This data describes a binding interaction between two proteins.

Sequence of chain B:
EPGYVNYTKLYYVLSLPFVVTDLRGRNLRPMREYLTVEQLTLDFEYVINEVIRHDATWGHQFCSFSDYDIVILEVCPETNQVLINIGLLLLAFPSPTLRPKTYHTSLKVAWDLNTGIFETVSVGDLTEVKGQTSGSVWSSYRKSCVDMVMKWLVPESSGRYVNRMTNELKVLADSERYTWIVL

Interface contacts:
Residue V77 in chain A contacts residue T259 in chain B (closest heavy-atom distance 3.3 Å).
Residue Y265 in chain A interacts with residue F113 in chain B (closest heavy-atom distance 3.3 Å).
Residue F96 in chain A interacts with residue N240 in chain B (closest heavy-atom distance 2.9 Å).
Residue L97 in chain A interacts with residue M238 in chain B (closest heavy-atom distance 3.4 Å).
Residue L81 in chain A contacts residue V262 in chain B (closest heavy-atom distance 2.9 Å).
Residue L267 in chain A contacts residue L111 in chain B (closest heavy-atom distance 3.0 Å).
Residue H275 in chain A is in contact with residue Y103 in chain B (closest heavy-atom distance 2.8 Å).
Residue V79 in chain A is in contact with residue W260 in chain B (closest heavy-atom distance 3.1 Å).
Residue F251 in chain A interacts with residue V144 in chain B (closest heavy-atom distance 3.2 Å).
Residue H235 in chain A interacts with residue F80 in chain B (closest heavy-atom distance 3.4 Å).
Residue G103 in chain A contacts residue R257 in chain B (closest heavy-atom distance 3.2 Å).
Residue A269 in chain A contacts residue L109 in chain B (closest heavy-atom distance 2.7 Å).
Residue S266 in chain A contacts residue L111 in chain B (closest heavy-atom distance 3.2 Å).
Residue H275 in chain A is in contact with residue T105 in chain B (closest heavy-atom distance 3.2 Å).
Residue V77 in chain A interacts with residue Y258 in chain B (closest heavy-atom distance 3.3 Å).
Residue Q146 in chain A interacts with residue G87 in chain B (closest heavy-atom distance 3.3 Å).
Residue F99 in chain A contacts residue L252 in chain B (closest heavy-atom distance 3.2 Å).
Residue V79 in chain A interacts with residue V262 in chain B (closest heavy-atom distance 3.0 Å).
Residue L267 in chain A contacts residue F113 in chain B (closest heavy-atom distance 3.3 Å).
Residue A271 in chain A interacts with residue T105 in chain B (closest heavy-atom distance 3.3 Å).
Residue G103 in chain A interacts with residue D254 in chain B (closest heavy-atom distance 3.4 Å).
Residue H235 in chain A interacts with residue V81 in chain B (closest heavy-atom distance 2.9 Å).
Residue A271 in chain A is in contact with residue E107 in chain B (closest heavy-atom distance 2.8 Å).
Residue R76 in chain A is in contact with residue Y258 in chain B (closest heavy-atom distance 2.8 Å).
Residue K254 in chain A contacts residue E143 in chain B (closest heavy-atom distance 3.2 Å).
Residue K255 in chain A interacts with residue P146 in chain B (closest heavy-atom distance 2.8 Å).
Residue P67 in chain A is in contact with residue Y258 in chain B (closest heavy-atom distance 2.6 Å).
Residue R71 in chain A is in contact with residue Y258 in chain B (closest heavy-atom distance 3.3 Å).
Residue P162 in chain A is in contact with residue G232 in chain B (closest heavy-atom distance 3.0 Å).
Residue K254 in chain A interacts with residue V144 in chain B (closest heavy-atom distance 3.1 Å).
Residue F251 in chain A is in contact with residue I141 in chain B (closest heavy-atom distance 3.4 Å).
Residue F70 in chain A contacts residue Y258 in chain B (closest heavy-atom distance 3.1 Å).
Residue S163 in chain A is in contact with residue R233 in chain B (closest heavy-atom distance 3.0 Å).
Residue M233 in chain A contacts residue T83 in chain B (closest heavy-atom distance 2.8 Å).
Residue F99 in chain A is in contact with residue N236 in chain B (closest heavy-atom distance 3.2 Å).
Residue K101 in chain A interacts with residue E256 in chain B (closest heavy-atom distance 2.8 Å).
Residue A269 in chain A contacts residue E107 in chain B (closest heavy-atom distance 3.4 Å).
Residue V77 in chain A interacts with residue W260 in chain B (closest heavy-atom distance 2.9 Å).
Residue K255 in chain A contacts residue N149 in chain B (closest heavy-atom distance 2.9 Å).
Residue L156 in chain A interacts with residue T239 in chain B (closest heavy-atom distance 2.9 Å).
Residue N262 in chain A is in contact with residue F113 in chain B (closest heavy-atom distance 3.2 Å).
Residue P162 in chain A contacts residue R233 in chain B (closest heavy-atom distance 3.3 Å).
Residue F251 in chain A contacts residue L142 in chain B (closest heavy-atom distance 3.3 Å).
Residue F244 in chain A contacts residue R215 in chain B (closest heavy-atom distance 2.7 Å).
Residue T236 in chain A contacts residue P79 in chain B (closest heavy-atom distance 3.0 Å).
Residue S273 in chain A contacts residue T105 in chain B (closest heavy-atom distance 2.9 Å).
Residue V79 in chain A contacts residue I261 in chain B (closest heavy-atom distance 3.2 Å).
Residue V158 in chain A contacts residue M238 in chain B (closest heavy-atom distance 2.8 Å).
Residue S264 in chain A contacts residue Y137 in chain B (closest heavy-atom distance 3.2 Å).
Residue A271 in chain A interacts with residue V106 in chain B (closest heavy-atom distance 3.3 Å).
Residue A269 in chain A interacts with residue Q108 in chain B (closest heavy-atom distance 3.4 Å).
Residue C159 in chain A interacts with residue N236 in chain B (closest heavy-atom distance 3.1 Å).
Residue Y242 in chain A is in contact with residue G208 in chain B (closest heavy-atom distance 3.3 Å).
Residue Q248 in chain A interacts with residue I141 in chain B (closest heavy-atom distance 2.8 Å).
Residue S266 in chain A is in contact with residue F113 in chain B (closest heavy-atom distance 3.3 Å).
Residue N262 in chain A contacts residue I139 in chain B (closest heavy-atom distance 3.1 Å).
Residue D256 in chain A is in contact with residue R233 in chain B (closest heavy-atom distance 3.4 Å).
Residue E160 in chain A is in contact with residue N236 in chain B (closest heavy-atom distance 2.8 Å).
Residue G98 in chain A interacts with residue M238 in chain B (closest heavy-atom distance 3.3 Å).
Residue A218 in chain A contacts residue R86 in chain B (closest heavy-atom distance 3.4 Å).

Sequence of chain A:
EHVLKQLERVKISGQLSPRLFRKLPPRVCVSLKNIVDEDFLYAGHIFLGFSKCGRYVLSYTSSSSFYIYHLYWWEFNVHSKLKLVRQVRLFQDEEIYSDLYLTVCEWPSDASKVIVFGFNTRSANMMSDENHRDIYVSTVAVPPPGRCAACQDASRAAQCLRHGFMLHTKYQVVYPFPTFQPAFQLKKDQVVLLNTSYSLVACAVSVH